Sequence of the second protein:
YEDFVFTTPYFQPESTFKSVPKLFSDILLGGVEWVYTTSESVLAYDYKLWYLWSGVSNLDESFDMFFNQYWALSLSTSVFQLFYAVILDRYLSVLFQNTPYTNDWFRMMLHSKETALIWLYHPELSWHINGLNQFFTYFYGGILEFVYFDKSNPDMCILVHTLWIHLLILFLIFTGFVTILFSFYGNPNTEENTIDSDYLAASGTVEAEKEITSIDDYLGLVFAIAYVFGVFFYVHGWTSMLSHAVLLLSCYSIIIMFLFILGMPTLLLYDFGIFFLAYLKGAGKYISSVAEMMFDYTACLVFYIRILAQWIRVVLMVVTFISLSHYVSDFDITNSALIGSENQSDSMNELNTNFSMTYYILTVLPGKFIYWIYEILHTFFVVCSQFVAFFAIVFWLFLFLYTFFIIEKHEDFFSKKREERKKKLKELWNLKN

Sequence of the first protein:
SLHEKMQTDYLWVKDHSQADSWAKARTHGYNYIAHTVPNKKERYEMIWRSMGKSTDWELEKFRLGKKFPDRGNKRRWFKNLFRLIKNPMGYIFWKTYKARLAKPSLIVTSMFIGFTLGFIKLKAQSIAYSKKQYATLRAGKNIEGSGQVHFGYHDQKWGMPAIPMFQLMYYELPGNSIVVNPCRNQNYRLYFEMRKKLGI

Contacts between the two chains:
Residue Q357 in the second protein contacts residue F152 in the first protein (closest heavy-atom distance 3.9 Å).
Residue C264 in the second protein contacts residue L169 in the first protein (closest heavy-atom distance 4.0 Å).
Residue H257 in the second protein is in contact with residue P175 in the first protein (closest heavy-atom distance 3.4 Å).
Residue G189 in the second protein is in contact with residue M90 in the first protein (closest heavy-atom distance 3.5 Å).
Residue T192 in the second protein contacts residue M90 in the first protein (closest heavy-atom distance 3.9 Å).
Residue G250 in the second protein interacts with residue L118 in the first protein (closest heavy-atom distance 3.5 Å).
Residue T51 in the second protein is in contact with residue G176 in the first protein (closest heavy-atom distance 3.8 Å).
Residue E204 in the second protein is in contact with residue L102 in the first protein (closest heavy-atom distance 3.8 Å).
Residue S253 in the second protein interacts with residue K122 in the first protein (closest heavy-atom distance 3.0 Å).
Residue V259 in the second protein is in contact with residue Q168 in the first protein (closest heavy-atom distance 3.9 Å).
Residue W251 in the second protein interacts with residue I114 in the first protein (closest heavy-atom distance 3.8 Å).
Residue F190 in the second protein contacts residue I114 in the first protein (closest heavy-atom distance 3.7 Å).
Residue V48 in the second protein contacts residue T137 in the first protein (closest heavy-atom distance 4.2 Å).
Residue W47 in the second protein contacts residue T137 in the first protein (closest heavy-atom distance 4.2 Å).
Residue L260 in the second protein is in contact with residue Q168 in the first protein (closest heavy-atom distance 3.9 Å).
Residue W47 in the second protein interacts with residue A140 in the first protein (closest heavy-atom distance 3.7 Å).
Residue I193 in the second protein contacts residue M90 in the first protein (closest heavy-atom distance 3.6 Å).
Residue S52 in the second protein contacts residue E173 in the first protein (closest heavy-atom distance 3.9 Å).
Residue L194 in the second protein contacts residue K104 in the first protein (closest heavy-atom distance 4.0 Å).
Residue L185 in the second protein is in contact with residue P89 in the first protein (closest heavy-atom distance 4.2 Å).
Residue F246 in the second protein contacts residue I108 in the first protein (closest heavy-atom distance 3.5 Å).
Residue W47 in the second protein interacts with residue A136 in the first protein (closest heavy-atom distance 3.9 Å).
Residue Y247 in the second protein interacts with residue M112 in the first protein (closest heavy-atom distance 4.1 Å).
Residue N206 in the second protein is in contact with residue K104 in the first protein (closest heavy-atom distance 3.3 Å).
Residue T50 in the second protein contacts residue L174 in the first protein (closest heavy-atom distance 4.1 Å).
Residue S358 in the second protein contacts residue F152 in the first protein (closest heavy-atom distance 2.8 Å).
Residue Y247 in the second protein is in contact with residue G115 in the first protein (closest heavy-atom distance 3.3 Å).
Residue T203 in the second protein interacts with residue L102 in the first protein (closest heavy-atom distance 3.8 Å).
Residue M254 in the second protein contacts residue L118 in the first protein (closest heavy-atom distance 3.9 Å).
Residue L260 in the second protein contacts residue L169 in the first protein (closest heavy-atom distance 3.5 Å).
Residue E205 in the second protein contacts residue A103 in the first protein (closest heavy-atom distance 3.2 Å).
Residue T192 in the second protein is in contact with residue F94 in the first protein (closest heavy-atom distance 3.6 Å).
Residue I335 in the second protein is in contact with residue M166 in the first protein (closest heavy-atom distance 4.2 Å).
Residue V48 in the second protein is in contact with residue K133 in the first protein (closest heavy-atom distance 3.2 Å).
Residue S52 in the second protein contacts residue P175 in the first protein (closest heavy-atom distance 3.7 Å).
Residue S338 in the second protein is in contact with residue M166 in the first protein (closest heavy-atom distance 3.6 Å).
Residue H339 in the second protein is in contact with residue M166 in the first protein (closest heavy-atom distance 3.6 Å).
Residue F334 in the second protein interacts with residue P165 in the first protein (closest heavy-atom distance 4.0 Å).
Residue S253 in the second protein is in contact with residue L118 in the first protein (closest heavy-atom distance 3.8 Å).
Residue E204 in the second protein is in contact with residue Y98 in the first protein (closest heavy-atom distance 2.8 Å).
Residue T50 in the second protein is in contact with residue Y130 in the first protein (closest heavy-atom distance 3.9 Å).
Residue G250 in the second protein contacts residue I114 in the first protein (closest heavy-atom distance 4.0 Å).
Residue Y247 in the second protein contacts residue S111 in the first protein (closest heavy-atom distance 3.1 Å).
Residue S52 in the second protein contacts residue G176 in the first protein (closest heavy-atom distance 3.5 Å).
Residue T51 in the second protein interacts with residue L174 in the first protein (closest heavy-atom distance 3.7 Å).
Residue L260 in the second protein interacts with residue P165 in the first protein (closest heavy-atom distance 3.8 Å).
Residue Y247 in the second protein interacts with residue F116 in the first protein (closest heavy-atom distance 4.1 Å).
Residue E205 in the second protein is in contact with residue L102 in the first protein (closest heavy-atom distance 3.0 Å).
Residue I193 in the second protein interacts with residue R101 in the first protein (closest heavy-atom distance 3.8 Å).
Residue V248 in the second protein interacts with residue S111 in the first protein (closest heavy-atom distance 3.9 Å).
Residue S342 in the second protein interacts with residue F167 in the first protein (closest heavy-atom distance 3.9 Å).
Residue S52 in the second protein is in contact with residue L174 in the first protein (closest heavy-atom distance 3.1 Å).
Residue T50 in the second protein interacts with residue K133 in the first protein (closest heavy-atom distance 4.2 Å).
Residue D163 in the second protein is in contact with residue R139 in the first protein (closest heavy-atom distance 3.7 Å).
Residue E355 in the second protein is in contact with residue F152 in the first protein (closest heavy-atom distance 3.8 Å).
Residue F246 in the second protein contacts residue S111 in the first protein (closest heavy-atom distance 4.0 Å).
Residue L194 in the second protein contacts residue T110 in the first protein (closest heavy-atom distance 4.0 Å).
Residue E205 in the second protein interacts with residue K104 in the first protein (closest heavy-atom distance 3.8 Å).
Residue T50 in the second protein contacts residue A129 in the first protein (closest heavy-atom distance 3.3 Å).
Residue V244 in the second protein is in contact with residue P165 in the first protein (closest heavy-atom distance 3.5 Å).

This data describes a binding interaction between two proteins.